Sequence of the second protein:
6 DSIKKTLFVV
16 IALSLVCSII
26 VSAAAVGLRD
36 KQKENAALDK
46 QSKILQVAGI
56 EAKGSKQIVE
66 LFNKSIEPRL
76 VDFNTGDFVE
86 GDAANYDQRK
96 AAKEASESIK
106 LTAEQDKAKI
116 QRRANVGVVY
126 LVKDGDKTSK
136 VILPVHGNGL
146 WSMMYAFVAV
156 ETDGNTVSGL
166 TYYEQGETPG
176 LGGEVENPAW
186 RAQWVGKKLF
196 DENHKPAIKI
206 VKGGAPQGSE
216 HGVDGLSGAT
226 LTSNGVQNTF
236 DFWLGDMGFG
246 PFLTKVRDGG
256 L

The following describes two proteins that form a bound complex.

Residue-level contacts at the interface:
Residue V31 in the second protein is in contact with residue F77 in the first protein (closest heavy-atom distance 4.4 Å).
Residue W146 in the second protein is in contact with residue S194 in the first protein (closest heavy-atom distance 3.5 Å).
Residue V26 in the second protein contacts residue L78 in the first protein (closest heavy-atom distance 4.8 Å).
Residue R34 in the second protein interacts with residue F77 in the first protein (closest heavy-atom distance 3.8 Å).
Residue L145 in the second protein contacts residue Q197 in the first protein (closest heavy-atom distance 3.2 Å).
Residue A30 in the second protein contacts residue F77 in the first protein (closest heavy-atom distance 3.6 Å).
Residue L145 in the second protein interacts with residue G195 in the first protein (closest heavy-atom distance 4.9 Å).
Residue R34 in the second protein is in contact with residue D74 in the first protein (closest heavy-atom distance 3.5 Å).
Residue W146 in the second protein contacts residue G195 in the first protein (closest heavy-atom distance 3.7 Å).
Residue S27 in the second protein interacts with residue F77 in the first protein (closest heavy-atom distance 3.9 Å).
Residue V26 in the second protein interacts with residue F77 in the first protein (closest heavy-atom distance 4.0 Å).

Sequence of the first protein:
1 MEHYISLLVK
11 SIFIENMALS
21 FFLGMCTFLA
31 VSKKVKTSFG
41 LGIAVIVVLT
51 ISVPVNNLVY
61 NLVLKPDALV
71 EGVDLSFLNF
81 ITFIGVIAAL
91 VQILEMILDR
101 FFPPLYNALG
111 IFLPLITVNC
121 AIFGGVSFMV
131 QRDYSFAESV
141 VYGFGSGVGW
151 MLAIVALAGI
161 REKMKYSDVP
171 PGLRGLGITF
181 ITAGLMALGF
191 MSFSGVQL